Sequence of chain A:
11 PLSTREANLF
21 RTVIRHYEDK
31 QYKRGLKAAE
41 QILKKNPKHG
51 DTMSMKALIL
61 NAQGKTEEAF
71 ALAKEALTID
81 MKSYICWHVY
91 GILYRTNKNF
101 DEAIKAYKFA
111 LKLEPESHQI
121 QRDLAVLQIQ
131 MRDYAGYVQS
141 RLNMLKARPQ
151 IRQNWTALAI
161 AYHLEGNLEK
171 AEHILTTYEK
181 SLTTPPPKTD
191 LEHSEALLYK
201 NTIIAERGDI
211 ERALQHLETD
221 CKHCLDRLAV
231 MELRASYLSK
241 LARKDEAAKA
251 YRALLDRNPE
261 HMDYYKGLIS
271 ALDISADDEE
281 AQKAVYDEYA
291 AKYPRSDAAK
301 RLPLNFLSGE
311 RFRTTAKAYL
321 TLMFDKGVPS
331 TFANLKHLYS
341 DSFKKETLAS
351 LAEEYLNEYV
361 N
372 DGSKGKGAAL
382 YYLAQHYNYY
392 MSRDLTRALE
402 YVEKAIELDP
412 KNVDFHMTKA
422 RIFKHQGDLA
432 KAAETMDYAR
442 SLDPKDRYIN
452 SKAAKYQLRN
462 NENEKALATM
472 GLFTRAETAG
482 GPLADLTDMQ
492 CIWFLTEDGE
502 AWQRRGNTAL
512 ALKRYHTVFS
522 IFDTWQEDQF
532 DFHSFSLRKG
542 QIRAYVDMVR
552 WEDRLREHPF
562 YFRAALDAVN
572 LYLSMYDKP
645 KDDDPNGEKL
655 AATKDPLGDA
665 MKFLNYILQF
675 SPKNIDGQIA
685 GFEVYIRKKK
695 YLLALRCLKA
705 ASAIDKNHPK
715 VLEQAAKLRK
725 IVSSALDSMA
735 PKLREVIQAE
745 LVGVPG

The following describes two proteins that form a bound complex.

Interface contacts:
Residue A707 in chain A is in contact with residue P131 in chain B (closest heavy-atom distance 4.2 Å).
Residue I174 in chain A interacts with residue L76 in chain B (closest heavy-atom distance 3.6 Å).
Residue A734 in chain A contacts residue L98 in chain B (closest heavy-atom distance 4.5 Å).
Residue L142 in chain A interacts with residue L76 in chain B (closest heavy-atom distance 3.8 Å).
Residue L696 in chain A contacts residue E102 in chain B (closest heavy-atom distance 3.7 Å).
Residue F536 in chain A interacts with residue L47 in chain B (closest heavy-atom distance 3.2 Å).
Residue W155 in chain A interacts with residue V69 in chain B (closest heavy-atom distance 3.7 Å).
Residue P149 in chain A interacts with residue V69 in chain B (closest heavy-atom distance 3.5 Å).
Residue W155 in chain A contacts residue A72 in chain B (closest heavy-atom distance 4.5 Å).
Residue K170 in chain A contacts residue L76 in chain B (closest heavy-atom distance 4.1 Å).
Residue K540 in chain A is in contact with residue L47 in chain B (closest heavy-atom distance 4.9 Å).
Residue W155 in chain A is in contact with residue L76 in chain B (closest heavy-atom distance 4.5 Å).
Residue R539 in chain A interacts with residue L47 in chain B (closest heavy-atom distance 3.4 Å).
Residue A743 in chain A interacts with residue K126 in chain B (closest heavy-atom distance 3.8 Å).
Residue R476 in chain A interacts with residue R41 in chain B (closest heavy-atom distance 4.0 Å).
Residue V740 in chain A contacts residue I129 in chain B (closest heavy-atom distance 4.8 Å).
Residue L158 in chain A interacts with residue L76 in chain B (closest heavy-atom distance 3.7 Å).
Residue L697 in chain A contacts residue E104 in chain B (closest heavy-atom distance 3.9 Å).
Residue K692 in chain A interacts with residue E104 in chain B (closest heavy-atom distance 2.5 Å).
Residue L696 in chain A contacts residue L103 in chain B (closest heavy-atom distance 3.9 Å).
Residue L737 in chain A interacts with residue E102 in chain B (closest heavy-atom distance 4.2 Å).
Residue Q150 in chain A interacts with residue V64 in chain B (closest heavy-atom distance 3.1 Å).
Residue V740 in chain A interacts with residue K126 in chain B (closest heavy-atom distance 4.1 Å).
Residue V740 in chain A contacts residue I122 in chain B (closest heavy-atom distance 3.6 Å).
Residue A704 in chain A contacts residue P131 in chain B (closest heavy-atom distance 4.4 Å).
Residue F536 in chain A contacts residue S48 in chain B (closest heavy-atom distance 4.0 Å).
Residue K694 in chain A interacts with residue E101 in chain B (closest heavy-atom distance 2.6 Å).
Residue E744 in chain A contacts residue I129 in chain B (closest heavy-atom distance 3.9 Å).
Residue K703 in chain A contacts residue P131 in chain B (closest heavy-atom distance 4.1 Å).
Residue L145 in chain A is in contact with residue L76 in chain B (closest heavy-atom distance 3.9 Å).
Residue K703 in chain A interacts with residue I129 in chain B (closest heavy-atom distance 4.1 Å).
Residue R539 in chain A interacts with residue S48 in chain B (closest heavy-atom distance 4.2 Å).
Residue T177 in chain A contacts residue A72 in chain B (closest heavy-atom distance 3.6 Å).
Residue K736 in chain A contacts residue A121 in chain B (closest heavy-atom distance 4.1 Å).
Residue K694 in chain A contacts residue E104 in chain B (closest heavy-atom distance 3.5 Å).
Residue Q150 in chain A contacts residue Q66 in chain B (closest heavy-atom distance 4.2 Å).
Residue M665 in chain A interacts with residue E104 in chain B (closest heavy-atom distance 4.0 Å).
Residue L697 in chain A is in contact with residue E102 in chain B (closest heavy-atom distance 3.4 Å).
Residue R539 in chain A is in contact with residue K49 in chain B (closest heavy-atom distance 4.2 Å).
Residue Y695 in chain A is in contact with residue E102 in chain B (closest heavy-atom distance 4.6 Å).
Residue K694 in chain A contacts residue E102 in chain B (closest heavy-atom distance 4.5 Å).
Residue K703 in chain A interacts with residue Q130 in chain B (closest heavy-atom distance 3.1 Å).
Residue R700 in chain A contacts residue I129 in chain B (closest heavy-atom distance 3.6 Å).
Residue L142 in chain A contacts residue S77 in chain B (closest heavy-atom distance 4.1 Å).
Residue K170 in chain A is in contact with residue A75 in chain B (closest heavy-atom distance 4.8 Å).
Residue Y162 in chain A interacts with residue L76 in chain B (closest heavy-atom distance 4.1 Å).
Residue Y689 in chain A contacts residue E104 in chain B (closest heavy-atom distance 4.0 Å).
Residue L697 in chain A contacts residue L103 in chain B (closest heavy-atom distance 3.6 Å).
Residue E744 in chain A contacts residue K126 in chain B (closest heavy-atom distance 3.7 Å).
Residue K736 in chain A interacts with residue L98 in chain B (closest heavy-atom distance 4.2 Å).
Residue E744 in chain A contacts residue Q130 in chain B (closest heavy-atom distance 3.0 Å).
Residue M733 in chain A is in contact with residue E102 in chain B (closest heavy-atom distance 4.8 Å).
Residue D532 in chain A is in contact with residue S48 in chain B (closest heavy-atom distance 2.7 Å).
Residue L699 in chain A contacts residue I129 in chain B (closest heavy-atom distance 4.0 Å).
Residue H173 in chain A is in contact with residue L76 in chain B (closest heavy-atom distance 4.1 Å).
Residue R700 in chain A is in contact with residue Y128 in chain B (closest heavy-atom distance 3.9 Å).
Residue K736 in chain A is in contact with residue D95 in chain B (closest heavy-atom distance 3.2 Å).
Residue L696 in chain A contacts residue I129 in chain B (closest heavy-atom distance 4.2 Å).
Residue K736 in chain A contacts residue I122 in chain B (closest heavy-atom distance 4.2 Å).
Residue E739 in chain A interacts with residue I122 in chain B (closest heavy-atom distance 3.4 Å).

Sequence of chain B:
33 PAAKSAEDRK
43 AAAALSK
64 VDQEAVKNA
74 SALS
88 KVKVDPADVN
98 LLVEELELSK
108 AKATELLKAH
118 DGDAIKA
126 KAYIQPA